Sequence of the first protein:
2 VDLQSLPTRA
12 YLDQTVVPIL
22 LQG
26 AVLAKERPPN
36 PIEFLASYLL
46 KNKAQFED

These two protein chains interact to form a complex.

Sequence of the second protein:
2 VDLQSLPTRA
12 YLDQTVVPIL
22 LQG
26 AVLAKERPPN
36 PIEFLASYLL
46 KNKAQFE

Residue-level contacts at the interface:
Residue Y12 in the first protein contacts residue A29 in the second protein (closest heavy-atom distance 4.0 Å).
Residue T9 in the first protein interacts with residue A29 in the second protein (closest heavy-atom distance 3.8 Å).
Residue I37 in the first protein contacts residue V17 in the second protein (closest heavy-atom distance 4.1 Å).
Residue L13 in the first protein interacts with residue L28 in the second protein (closest heavy-atom distance 3.9 Å).
Residue I20 in the first protein contacts residue I37 in the second protein (closest heavy-atom distance 4.1 Å).
Residue L28 in the first protein interacts with residue Y12 in the second protein (closest heavy-atom distance 4.1 Å).
Residue Y12 in the first protein is in contact with residue L28 in the second protein (closest heavy-atom distance 3.8 Å).
Residue V17 in the first protein contacts residue L28 in the second protein (closest heavy-atom distance 3.7 Å).
Residue R32 in the first protein contacts residue Y12 in the second protein (closest heavy-atom distance 3.5 Å).
Residue Q5 in the first protein interacts with residue R32 in the second protein (closest heavy-atom distance 3.2 Å).
Residue D53 in the first protein contacts residue P36 in the second protein (closest heavy-atom distance 3.7 Å).
Residue I37 in the first protein is in contact with residue K48 in the second protein (closest heavy-atom distance 3.6 Å).
Residue P36 in the first protein interacts with residue V17 in the second protein (closest heavy-atom distance 4.0 Å).
Residue R32 in the first protein interacts with residue Q5 in the second protein (closest heavy-atom distance 4.1 Å).
Residue L21 in the first protein interacts with residue L21 in the second protein (closest heavy-atom distance 3.6 Å).
Residue L21 in the first protein is in contact with residue L40 in the second protein (closest heavy-atom distance 3.9 Å).
Residue R32 in the first protein is in contact with residue L4 in the second protein (closest heavy-atom distance 3.0 Å).
Residue L40 in the first protein interacts with residue L44 in the second protein (closest heavy-atom distance 4.2 Å).
Residue L45 in the first protein contacts residue E38 in the second protein (closest heavy-atom distance 3.3 Å).
Residue V17 in the first protein interacts with residue P36 in the second protein (closest heavy-atom distance 4.1 Å).
Residue R32 in the first protein interacts with residue L7 in the second protein (closest heavy-atom distance 2.8 Å).
Residue L40 in the first protein contacts residue L21 in the second protein (closest heavy-atom distance 3.9 Å).
Residue P33 in the first protein interacts with residue Y12 in the second protein (closest heavy-atom distance 3.6 Å).
Residue L44 in the first protein contacts residue I37 in the second protein (closest heavy-atom distance 3.7 Å).
Residue K48 in the first protein interacts with residue N35 in the second protein (closest heavy-atom distance 4.2 Å).
Residue E38 in the first protein is in contact with residue L45 in the second protein (closest heavy-atom distance 4.0 Å).
Residue K48 in the first protein interacts with residue I37 in the second protein (closest heavy-atom distance 3.8 Å).
Residue P8 in the first protein contacts residue R32 in the second protein (closest heavy-atom distance 3.9 Å).
Residue I37 in the first protein is in contact with residue F51 in the second protein (closest heavy-atom distance 4.2 Å).
Residue L4 in the first protein is in contact with residue R32 in the second protein (closest heavy-atom distance 2.9 Å).
Residue K48 in the first protein interacts with residue E38 in the second protein (closest heavy-atom distance 2.8 Å).
Residue I37 in the first protein is in contact with residue I20 in the second protein (closest heavy-atom distance 4.0 Å).
Residue E38 in the first protein is in contact with residue K48 in the second protein (closest heavy-atom distance 4.2 Å).
Residue T9 in the first protein contacts residue R32 in the second protein (closest heavy-atom distance 3.7 Å).
Residue Y12 in the first protein interacts with residue P36 in the second protein (closest heavy-atom distance 3.7 Å).
Residue L28 in the first protein contacts residue V17 in the second protein (closest heavy-atom distance 3.6 Å).
Residue A29 in the first protein contacts residue T9 in the second protein (closest heavy-atom distance 3.6 Å).
Residue Y12 in the first protein is in contact with residue P33 in the second protein (closest heavy-atom distance 3.8 Å).
Residue D53 in the first protein is in contact with residue I37 in the second protein (closest heavy-atom distance 2.8 Å).
Residue V17 in the first protein contacts residue L40 in the second protein (closest heavy-atom distance 4.0 Å).
Residue L44 in the first protein is in contact with residue L40 in the second protein (closest heavy-atom distance 4.1 Å).
Residue A41 in the first protein contacts residue L44 in the second protein (closest heavy-atom distance 4.0 Å).
Residue L45 in the first protein contacts residue A41 in the second protein (closest heavy-atom distance 3.6 Å).
Residue R32 in the first protein interacts with residue P8 in the second protein (closest heavy-atom distance 3.9 Å).
Residue A41 in the first protein contacts residue L45 in the second protein (closest heavy-atom distance 3.8 Å).
Residue D53 in the first protein is in contact with residue N35 in the second protein (closest heavy-atom distance 2.5 Å).
Residue L7 in the first protein interacts with residue R32 in the second protein (closest heavy-atom distance 2.8 Å).
Residue I37 in the first protein interacts with residue L44 in the second protein (closest heavy-atom distance 3.8 Å).
Residue P36 in the first protein is in contact with residue Y12 in the second protein (closest heavy-atom distance 3.9 Å).
Residue T16 in the first protein contacts residue P36 in the second protein (closest heavy-atom distance 3.8 Å).
Residue V17 in the first protein contacts residue I37 in the second protein (closest heavy-atom distance 4.2 Å).
Residue L28 in the first protein interacts with residue L13 in the second protein (closest heavy-atom distance 3.6 Å).
Residue L44 in the first protein interacts with residue A41 in the second protein (closest heavy-atom distance 4.2 Å).
Residue I37 in the first protein is in contact with residue T16 in the second protein (closest heavy-atom distance 3.5 Å).
Residue R32 in the first protein interacts with residue T9 in the second protein (closest heavy-atom distance 3.8 Å).
Residue P36 in the first protein contacts residue T16 in the second protein (closest heavy-atom distance 3.7 Å).
Residue Y12 in the first protein contacts residue R32 in the second protein (closest heavy-atom distance 3.4 Å).
Residue L40 in the first protein is in contact with residue V17 in the second protein (closest heavy-atom distance 4.1 Å).
Residue A41 in the first protein is in contact with residue A41 in the second protein (closest heavy-atom distance 3.6 Å).
Residue T16 in the first protein contacts residue I37 in the second protein (closest heavy-atom distance 3.8 Å).